The following describes two proteins that form a bound complex.

Sequence of chain A:
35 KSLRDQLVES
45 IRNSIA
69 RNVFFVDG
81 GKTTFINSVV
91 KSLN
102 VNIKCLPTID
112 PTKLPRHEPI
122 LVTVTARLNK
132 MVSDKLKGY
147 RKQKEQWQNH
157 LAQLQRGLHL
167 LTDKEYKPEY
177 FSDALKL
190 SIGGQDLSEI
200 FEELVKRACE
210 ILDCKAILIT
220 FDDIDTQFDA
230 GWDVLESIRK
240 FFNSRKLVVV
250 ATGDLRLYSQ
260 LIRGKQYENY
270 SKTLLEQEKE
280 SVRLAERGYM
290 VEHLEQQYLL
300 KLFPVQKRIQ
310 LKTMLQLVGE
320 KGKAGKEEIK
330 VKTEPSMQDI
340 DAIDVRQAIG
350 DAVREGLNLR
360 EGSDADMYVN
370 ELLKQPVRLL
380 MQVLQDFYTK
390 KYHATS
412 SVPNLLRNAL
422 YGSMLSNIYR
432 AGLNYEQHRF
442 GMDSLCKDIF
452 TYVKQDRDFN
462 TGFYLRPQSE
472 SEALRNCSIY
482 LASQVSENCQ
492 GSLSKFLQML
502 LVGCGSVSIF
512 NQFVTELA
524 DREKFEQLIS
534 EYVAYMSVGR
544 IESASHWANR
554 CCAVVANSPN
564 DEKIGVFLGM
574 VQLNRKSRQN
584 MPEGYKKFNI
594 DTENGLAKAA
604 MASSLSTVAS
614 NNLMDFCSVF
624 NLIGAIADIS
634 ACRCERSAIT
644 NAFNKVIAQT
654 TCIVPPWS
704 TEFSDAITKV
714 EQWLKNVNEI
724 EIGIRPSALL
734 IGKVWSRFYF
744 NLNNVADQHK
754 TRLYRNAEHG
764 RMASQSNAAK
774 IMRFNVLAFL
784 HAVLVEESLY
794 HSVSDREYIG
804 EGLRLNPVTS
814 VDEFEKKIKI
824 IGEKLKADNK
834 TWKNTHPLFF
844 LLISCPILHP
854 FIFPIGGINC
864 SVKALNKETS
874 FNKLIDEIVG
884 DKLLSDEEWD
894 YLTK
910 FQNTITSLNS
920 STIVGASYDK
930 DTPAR

Sequence of chain B:
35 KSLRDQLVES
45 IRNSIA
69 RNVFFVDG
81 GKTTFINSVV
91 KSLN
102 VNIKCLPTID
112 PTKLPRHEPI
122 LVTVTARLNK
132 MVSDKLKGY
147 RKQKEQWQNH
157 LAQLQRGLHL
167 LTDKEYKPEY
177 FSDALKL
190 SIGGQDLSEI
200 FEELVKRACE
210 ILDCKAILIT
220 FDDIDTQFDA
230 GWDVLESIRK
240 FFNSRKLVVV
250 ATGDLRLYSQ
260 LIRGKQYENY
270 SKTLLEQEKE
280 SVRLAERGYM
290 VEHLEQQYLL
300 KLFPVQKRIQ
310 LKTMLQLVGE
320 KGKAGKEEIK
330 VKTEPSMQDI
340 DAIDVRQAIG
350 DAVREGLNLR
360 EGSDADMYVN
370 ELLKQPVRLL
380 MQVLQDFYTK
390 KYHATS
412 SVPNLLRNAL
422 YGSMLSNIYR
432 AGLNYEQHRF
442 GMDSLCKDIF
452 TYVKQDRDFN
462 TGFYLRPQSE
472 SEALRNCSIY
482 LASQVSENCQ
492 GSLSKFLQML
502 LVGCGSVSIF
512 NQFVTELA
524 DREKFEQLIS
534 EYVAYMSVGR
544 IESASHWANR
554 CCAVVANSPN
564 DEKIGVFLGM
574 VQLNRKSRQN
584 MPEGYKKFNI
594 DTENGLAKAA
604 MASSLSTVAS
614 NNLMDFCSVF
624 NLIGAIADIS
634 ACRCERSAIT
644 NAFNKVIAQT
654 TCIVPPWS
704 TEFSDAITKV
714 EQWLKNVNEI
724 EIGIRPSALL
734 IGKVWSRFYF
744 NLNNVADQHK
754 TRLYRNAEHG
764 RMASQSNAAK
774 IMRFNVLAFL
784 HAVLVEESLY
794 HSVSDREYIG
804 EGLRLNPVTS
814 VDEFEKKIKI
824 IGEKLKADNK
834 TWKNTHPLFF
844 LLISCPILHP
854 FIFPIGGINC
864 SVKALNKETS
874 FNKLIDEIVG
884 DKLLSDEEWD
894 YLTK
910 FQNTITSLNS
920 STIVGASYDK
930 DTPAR

Residue-level contacts at the interface:
Residue Q161 in chain A is in contact with residue P174 in chain B (closest heavy-atom distance 3.4 Å).
Residue S424 in chain A interacts with residue V304 in chain B (closest heavy-atom distance 3.3 Å).
Residue N428 in chain A interacts with residue Q295 in chain B (closest heavy-atom distance 2.6 Å).
Residue Y430 in chain A is in contact with residue R255 in chain B (closest heavy-atom distance 3.2 Å).
Residue V123 in chain A is in contact with residue Y172 in chain B (closest heavy-atom distance 3.5 Å).
Residue N614 in chain A is in contact with residue D750 in chain B (closest heavy-atom distance 3.2 Å).
Residue S424 in chain A contacts residue L299 in chain B (closest heavy-atom distance 3.2 Å).
Residue H118 in chain A is in contact with residue Y172 in chain B (closest heavy-atom distance 2.9 Å).
Residue Q226 in chain A interacts with residue N268 in chain B (closest heavy-atom distance 3.6 Å).
Residue Q381 in chain A interacts with residue L299 in chain B (closest heavy-atom distance 2.8 Å).
Residue P116 in chain A is in contact with residue L166 in chain B (closest heavy-atom distance 3.6 Å).
Residue Q530 in chain A interacts with residue R458 in chain B (closest heavy-atom distance 3.2 Å).
Residue Q381 in chain A is in contact with residue P303 in chain B (closest heavy-atom distance 3.1 Å).
Residue Q381 in chain A is in contact with residue V304 in chain B (closest heavy-atom distance 2.8 Å).
Residue R128 in chain A is in contact with residue I191 in chain B (closest heavy-atom distance 3.6 Å).
Residue S427 in chain A is in contact with residue E291 in chain B (closest heavy-atom distance 3.6 Å).
Residue Y430 in chain A interacts with residue R262 in chain B (closest heavy-atom distance 3.3 Å).
Residue K131 in chain A is in contact with residue L183 in chain B (closest heavy-atom distance 3.3 Å).
Residue R581 in chain A is in contact with residue Y757 in chain B (closest heavy-atom distance 3.6 Å).
Residue D228 in chain A contacts residue N268 in chain B (closest heavy-atom distance 2.8 Å).
Residue N130 in chain A is in contact with residue L181 in chain B (closest heavy-atom distance 3.1 Å).
Residue R431 in chain A interacts with residue E291 in chain B (closest heavy-atom distance 2.5 Å).
Residue Q384 in chain A contacts residue Q305 in chain B (closest heavy-atom distance 3.5 Å).
Residue R431 in chain A interacts with residue R262 in chain B (closest heavy-atom distance 3.2 Å).
Residue R440 in chain A contacts residue K373 in chain B (closest heavy-atom distance 3.5 Å).
Residue P108 in chain A contacts residue I191 in chain B (closest heavy-atom distance 3.4 Å).
Residue H439 in chain A contacts residue Q315 in chain B (closest heavy-atom distance 3.6 Å).
Residue H118 in chain A contacts residue K170 in chain B (closest heavy-atom distance 3.5 Å).
Residue R581 in chain A interacts with residue T754 in chain B (closest heavy-atom distance 3.5 Å).
Residue L426 in chain A is in contact with residue R307 in chain B (closest heavy-atom distance 3.3 Å).
Residue K131 in chain A interacts with residue S190 in chain B (closest heavy-atom distance 3.5 Å).
Residue Q381 in chain A interacts with residue Q305 in chain B (closest heavy-atom distance 3.5 Å).
Residue R377 in chain A contacts residue Q296 in chain B (closest heavy-atom distance 3.1 Å).
Residue R543 in chain A interacts with residue D459 in chain B (closest heavy-atom distance 3.0 Å).
Residue T225 in chain A interacts with residue Q265 in chain B (closest heavy-atom distance 3.0 Å).
Residue Y436 in chain A contacts residue R255 in chain B (closest heavy-atom distance 3.4 Å).
Residue Y430 in chain A interacts with residue Q259 in chain B (closest heavy-atom distance 3.2 Å).
Residue T225 in chain A is in contact with residue Y297 in chain B (closest heavy-atom distance 3.5 Å).
Residue R262 in chain A is in contact with residue E277 in chain B (closest heavy-atom distance 3.3 Å).
Residue R543 in chain A is in contact with residue D457 in chain B (closest heavy-atom distance 3.6 Å).
Residue T126 in chain A interacts with residue F177 in chain B (closest heavy-atom distance 3.6 Å).
Residue H439 in chain A is in contact with residue T312 in chain B (closest heavy-atom distance 3.3 Å).
Residue K114 in chain A is in contact with residue R238 in chain B (closest heavy-atom distance 3.3 Å).
Residue Q161 in chain A contacts residue F177 in chain B (closest heavy-atom distance 3.5 Å).
Residue K131 in chain A interacts with residue G192 in chain B (closest heavy-atom distance 3.6 Å).
Residue T225 in chain A interacts with residue R238 in chain B (closest heavy-atom distance 3.3 Å).
Residue N428 in chain A is in contact with residue E291 in chain B (closest heavy-atom distance 3.5 Å).
Residue S134 in chain A interacts with residue L183 in chain B (closest heavy-atom distance 3.5 Å).
Residue R377 in chain A contacts residue K300 in chain B (closest heavy-atom distance 3.6 Å).
Residue L426 in chain A interacts with residue L254 in chain B (closest heavy-atom distance 3.1 Å).
Residue S427 in chain A contacts residue E294 in chain B (closest heavy-atom distance 3.2 Å).
Residue R440 in chain A is in contact with residue E370 in chain B (closest heavy-atom distance 3.4 Å).
Residue G423 in chain A interacts with residue R307 in chain B (closest heavy-atom distance 2.8 Å).
Residue L378 in chain A contacts residue L299 in chain B (closest heavy-atom distance 3.5 Å).
Residue R543 in chain A contacts residue Q469 in chain B (closest heavy-atom distance 3.5 Å).
Residue Y436 in chain A contacts residue L254 in chain B (closest heavy-atom distance 2.9 Å).
Residue D385 in chain A interacts with residue V304 in chain B (closest heavy-atom distance 3.5 Å).
Residue H392 in chain A interacts with residue Q40 in chain B (closest heavy-atom distance 2.8 Å).
Residue G423 in chain A interacts with residue V304 in chain B (closest heavy-atom distance 3.3 Å).
Residue T113 in chain A interacts with residue R238 in chain B (closest heavy-atom distance 3.3 Å).